Residue-level contacts at the interface:
Residue A1023 in chain B is in contact with residue F421 in chain A (closest heavy-atom distance 4.9 Å).
Residue V1019 in chain B contacts residue F428 in chain A (closest heavy-atom distance 3.8 Å).
Residue V1013 in chain B contacts residue Y538 in chain A (closest heavy-atom distance 4.4 Å).
Residue R1078 in chain B interacts with residue L495 in chain A (closest heavy-atom distance 4.5 Å).
Residue S1033 in chain B interacts with residue V100 in chain A (closest heavy-atom distance 3.2 Å).
Residue S1033 in chain B is in contact with residue Y101 in chain A (closest heavy-atom distance 4.0 Å).
Residue V1019 in chain B interacts with residue W424 in chain A (closest heavy-atom distance 4.2 Å).
Residue E1009 in chain B is in contact with residue T436 in chain A (closest heavy-atom distance 4.8 Å).
Residue V1088 in chain B is in contact with residue N535 in chain A (closest heavy-atom distance 3.2 Å).
Residue L1027 in chain B contacts residue A417 in chain A (closest heavy-atom distance 3.8 Å).
Residue A1023 in chain B is in contact with residue V420 in chain A (closest heavy-atom distance 4.7 Å).
Residue L1030 in chain B contacts residue A417 in chain A (closest heavy-atom distance 4.1 Å).
Residue A1087 in chain B is in contact with residue N535 in chain A (closest heavy-atom distance 4.8 Å).
Residue W1080 in chain B contacts residue L527 in chain A (closest heavy-atom distance 3.5 Å).
Residue A1023 in chain B interacts with residue W424 in chain A (closest heavy-atom distance 3.6 Å).
Residue W1092 in chain B contacts residue S539 in chain A (closest heavy-atom distance 4.2 Å).
Residue V1088 in chain B is in contact with residue Y538 in chain A (closest heavy-atom distance 3.4 Å).
Residue L1085 in chain B is in contact with residue L440 in chain A (closest heavy-atom distance 5.0 Å).
Residue V1088 in chain B is in contact with residue S539 in chain A (closest heavy-atom distance 3.9 Å).
Residue L1020 in chain B contacts residue I425 in chain A (closest heavy-atom distance 5.0 Å).
Residue G1012 in chain B interacts with residue M437 in chain A (closest heavy-atom distance 4.5 Å).
Residue G1016 in chain B interacts with residue M437 in chain A (closest heavy-atom distance 4.2 Å).
Residue R1091 in chain B is in contact with residue N535 in chain A (closest heavy-atom distance 4.8 Å).
Residue G1012 in chain B contacts residue T436 in chain A (closest heavy-atom distance 4.8 Å).
Residue V1088 in chain B contacts residue I534 in chain A (closest heavy-atom distance 4.6 Å).
Residue G1012 in chain B contacts residue L440 in chain A (closest heavy-atom distance 4.0 Å).
Residue Q1026 in chain B interacts with residue V420 in chain A (closest heavy-atom distance 3.8 Å).
Residue W1092 in chain B interacts with residue K542 in chain A (closest heavy-atom distance 4.4 Å).
Residue R1084 in chain B is in contact with residue L531 in chain A (closest heavy-atom distance 3.4 Å).
Residue V1013 in chain B is in contact with residue L440 in chain A (closest heavy-atom distance 3.7 Å).
Residue L1015 in chain B interacts with residue M437 in chain A (closest heavy-atom distance 4.5 Å).
Residue W1092 in chain B contacts residue S543 in chain A (closest heavy-atom distance 4.7 Å).
Residue W1080 in chain B is in contact with residue F523 in chain A (closest heavy-atom distance 4.2 Å).
Residue L1085 in chain B interacts with residue I534 in chain A (closest heavy-atom distance 4.5 Å).
Residue I1089 in chain B interacts with residue Y538 in chain A (closest heavy-atom distance 3.6 Å).
Residue W1080 in chain B is in contact with residue I494 in chain A (closest heavy-atom distance 4.7 Å).

Sequence of chain B:
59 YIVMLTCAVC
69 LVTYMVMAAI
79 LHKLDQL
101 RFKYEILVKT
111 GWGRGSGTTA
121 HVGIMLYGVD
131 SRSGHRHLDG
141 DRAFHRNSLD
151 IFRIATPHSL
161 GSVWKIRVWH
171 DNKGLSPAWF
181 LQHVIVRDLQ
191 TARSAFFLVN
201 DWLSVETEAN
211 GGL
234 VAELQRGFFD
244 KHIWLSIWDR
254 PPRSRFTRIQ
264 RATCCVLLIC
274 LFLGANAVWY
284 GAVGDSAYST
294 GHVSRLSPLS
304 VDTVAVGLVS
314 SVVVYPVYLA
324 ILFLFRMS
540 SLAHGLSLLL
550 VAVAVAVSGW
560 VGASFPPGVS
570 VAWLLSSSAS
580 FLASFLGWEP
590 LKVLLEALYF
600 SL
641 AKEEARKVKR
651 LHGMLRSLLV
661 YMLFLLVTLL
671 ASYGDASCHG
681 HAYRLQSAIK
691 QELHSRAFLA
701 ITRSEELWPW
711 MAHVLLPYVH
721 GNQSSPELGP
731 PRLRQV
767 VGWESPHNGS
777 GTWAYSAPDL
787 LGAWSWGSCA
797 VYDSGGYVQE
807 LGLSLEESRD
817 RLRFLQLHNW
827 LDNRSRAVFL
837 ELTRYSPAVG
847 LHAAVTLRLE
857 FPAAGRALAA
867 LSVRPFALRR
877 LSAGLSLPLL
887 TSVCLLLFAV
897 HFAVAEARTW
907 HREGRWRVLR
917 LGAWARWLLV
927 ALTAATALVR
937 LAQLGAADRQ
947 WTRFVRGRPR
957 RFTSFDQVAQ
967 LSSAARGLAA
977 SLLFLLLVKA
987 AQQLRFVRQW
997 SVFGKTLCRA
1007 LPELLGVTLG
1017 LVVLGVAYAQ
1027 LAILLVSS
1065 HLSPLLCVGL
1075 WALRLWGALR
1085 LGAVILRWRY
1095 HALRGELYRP

The following describes two proteins that form a bound complex.

Sequence of chain A:
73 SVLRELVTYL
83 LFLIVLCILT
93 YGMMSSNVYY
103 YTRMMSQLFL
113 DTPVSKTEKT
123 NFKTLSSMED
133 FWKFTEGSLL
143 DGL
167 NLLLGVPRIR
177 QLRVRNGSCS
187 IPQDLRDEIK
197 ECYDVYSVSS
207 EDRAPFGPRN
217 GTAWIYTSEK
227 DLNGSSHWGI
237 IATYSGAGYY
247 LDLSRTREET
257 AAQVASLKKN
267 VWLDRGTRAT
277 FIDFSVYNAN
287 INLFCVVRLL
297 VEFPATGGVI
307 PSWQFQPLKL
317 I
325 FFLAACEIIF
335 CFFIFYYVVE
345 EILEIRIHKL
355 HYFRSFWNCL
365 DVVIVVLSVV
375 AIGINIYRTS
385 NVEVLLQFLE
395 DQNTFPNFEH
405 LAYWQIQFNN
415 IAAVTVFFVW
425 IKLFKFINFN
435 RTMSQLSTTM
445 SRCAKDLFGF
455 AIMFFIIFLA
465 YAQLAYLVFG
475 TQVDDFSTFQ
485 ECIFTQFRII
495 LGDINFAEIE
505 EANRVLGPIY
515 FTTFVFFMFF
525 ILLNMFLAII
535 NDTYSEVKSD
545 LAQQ